These two protein chains interact to form a complex.

Contacts between the two chains:
Residue I76 in the first protein contacts residue I109 in the second protein (closest heavy-atom distance 3.8 Å).
Residue Y256 in the first protein interacts with residue K72 in the second protein (closest heavy-atom distance 3.3 Å).
Residue H161 in the first protein is in contact with residue Y95 in the second protein (closest heavy-atom distance 3.4 Å).
Residue H77 in the first protein is in contact with residue G90 in the second protein (closest heavy-atom distance 4.9 Å).
Residue P170 in the first protein contacts residue Y97 in the second protein (closest heavy-atom distance 3.6 Å).
Residue R74 in the first protein contacts residue M23 in the second protein (closest heavy-atom distance 3.3 Å).
Residue E166 in the first protein is in contact with residue P110 in the second protein (closest heavy-atom distance 4.2 Å).
Residue D73 in the first protein contacts residue P160 in the second protein (closest heavy-atom distance 4.6 Å).
Residue P68 in the first protein is in contact with residue I98 in the second protein (closest heavy-atom distance 4.9 Å).
Residue P170 in the first protein interacts with residue M108 in the second protein (closest heavy-atom distance 4.0 Å).
Residue L78 in the first protein interacts with residue I109 in the second protein (closest heavy-atom distance 4.0 Å).
Residue M57 in the first protein interacts with residue W38 in the second protein (closest heavy-atom distance 3.8 Å).
Residue R61 in the first protein is in contact with residue R33 in the second protein (closest heavy-atom distance 4.5 Å).
Residue A63 in the first protein contacts residue R33 in the second protein (closest heavy-atom distance 4.5 Å).
Residue Y256 in the first protein is in contact with residue G71 in the second protein (closest heavy-atom distance 4.4 Å).
Residue P170 in the first protein interacts with residue R105 in the second protein (closest heavy-atom distance 3.4 Å).
Residue F169 in the first protein is in contact with residue M108 in the second protein (closest heavy-atom distance 3.4 Å).
Residue E166 in the first protein contacts residue I109 in the second protein (closest heavy-atom distance 4.9 Å).
Residue D73 in the first protein is in contact with residue R161 in the second protein (closest heavy-atom distance 4.7 Å).
Residue L78 in the first protein interacts with residue P110 in the second protein (closest heavy-atom distance 4.8 Å).
Residue R74 in the first protein interacts with residue S111 in the second protein (closest heavy-atom distance 4.9 Å).
Residue H77 in the first protein contacts residue E112 in the second protein (closest heavy-atom distance 3.1 Å).
Residue H77 in the first protein contacts residue V77 in the second protein (closest heavy-atom distance 3.7 Å).
Residue R260 in the first protein contacts residue Y95 in the second protein (closest heavy-atom distance 4.7 Å).
Residue R74 in the first protein contacts residue V87 in the second protein (closest heavy-atom distance 4.1 Å).
Residue R74 in the first protein contacts residue Q78 in the second protein (closest heavy-atom distance 3.7 Å).
Residue E166 in the first protein is in contact with residue M108 in the second protein (closest heavy-atom distance 3.7 Å).
Residue I76 in the first protein is in contact with residue I98 in the second protein (closest heavy-atom distance 3.6 Å).
Residue D171 in the first protein is in contact with residue R105 in the second protein (closest heavy-atom distance 2.5 Å).
Residue D175 in the first protein contacts residue R105 in the second protein (closest heavy-atom distance 4.8 Å).
Residue D73 in the first protein is in contact with residue F159 in the second protein (closest heavy-atom distance 4.1 Å).
Residue R74 in the first protein is in contact with residue E112 in the second protein (closest heavy-atom distance 2.5 Å).
Residue V66 in the first protein interacts with residue I98 in the second protein (closest heavy-atom distance 3.7 Å).
Residue D73 in the first protein is in contact with residue A162 in the second protein (closest heavy-atom distance 3.5 Å).
Residue F169 in the first protein contacts residue Y97 in the second protein (closest heavy-atom distance 4.4 Å).
Residue S75 in the first protein interacts with residue E112 in the second protein (closest heavy-atom distance 4.8 Å).
Residue I76 in the first protein contacts residue R96 in the second protein (closest heavy-atom distance 4.4 Å).
Residue L65 in the first protein interacts with residue K100 in the second protein (closest heavy-atom distance 4.1 Å).
Residue E166 in the first protein is in contact with residue Y95 in the second protein (closest heavy-atom distance 3.2 Å).
Residue H77 in the first protein is in contact with residue G89 in the second protein (closest heavy-atom distance 4.0 Å).
Residue W174 in the first protein is in contact with residue R105 in the second protein (closest heavy-atom distance 3.0 Å).
Residue W174 in the first protein is in contact with residue K100 in the second protein (closest heavy-atom distance 4.7 Å).
Residue A63 in the first protein interacts with residue V29 in the second protein (closest heavy-atom distance 5.0 Å).
Residue Y256 in the first protein is in contact with residue Q73 in the second protein (closest heavy-atom distance 2.7 Å).
Residue Y256 in the first protein contacts residue L91 in the second protein (closest heavy-atom distance 4.5 Å).
Residue T173 in the first protein contacts residue Y97 in the second protein (closest heavy-atom distance 4.7 Å).
Residue H77 in the first protein contacts residue P110 in the second protein (closest heavy-atom distance 3.6 Å).
Residue L65 in the first protein contacts residue G99 in the second protein (closest heavy-atom distance 3.7 Å).
Residue R74 in the first protein is in contact with residue V77 in the second protein (closest heavy-atom distance 4.1 Å).
Residue P69 in the first protein contacts residue P25 in the second protein (closest heavy-atom distance 4.1 Å).
Residue H59 in the first protein is in contact with residue W38 in the second protein (closest heavy-atom distance 3.9 Å).
Residue L65 in the first protein is in contact with residue I98 in the second protein (closest heavy-atom distance 3.1 Å).
Residue V66 in the first protein contacts residue G99 in the second protein (closest heavy-atom distance 4.2 Å).
Residue P68 in the first protein contacts residue R96 in the second protein (closest heavy-atom distance 4.8 Å).
Residue A79 in the first protein is in contact with residue P110 in the second protein (closest heavy-atom distance 4.5 Å).
Residue H161 in the first protein is in contact with residue M108 in the second protein (closest heavy-atom distance 4.0 Å).
Residue W174 in the first protein is in contact with residue Y97 in the second protein (closest heavy-atom distance 3.7 Å).
Residue P69 in the first protein is in contact with residue S28 in the second protein (closest heavy-atom distance 4.1 Å).

Sequence of the first protein:
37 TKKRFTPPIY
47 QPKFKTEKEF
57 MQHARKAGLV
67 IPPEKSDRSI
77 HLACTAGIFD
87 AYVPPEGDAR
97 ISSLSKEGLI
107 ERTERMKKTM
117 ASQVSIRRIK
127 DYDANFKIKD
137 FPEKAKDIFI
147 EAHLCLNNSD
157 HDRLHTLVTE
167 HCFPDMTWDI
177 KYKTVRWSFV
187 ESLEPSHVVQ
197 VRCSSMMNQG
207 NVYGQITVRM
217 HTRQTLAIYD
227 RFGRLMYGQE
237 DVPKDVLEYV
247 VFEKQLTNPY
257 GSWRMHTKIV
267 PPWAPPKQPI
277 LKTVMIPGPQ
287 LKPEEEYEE

Sequence of the second protein:
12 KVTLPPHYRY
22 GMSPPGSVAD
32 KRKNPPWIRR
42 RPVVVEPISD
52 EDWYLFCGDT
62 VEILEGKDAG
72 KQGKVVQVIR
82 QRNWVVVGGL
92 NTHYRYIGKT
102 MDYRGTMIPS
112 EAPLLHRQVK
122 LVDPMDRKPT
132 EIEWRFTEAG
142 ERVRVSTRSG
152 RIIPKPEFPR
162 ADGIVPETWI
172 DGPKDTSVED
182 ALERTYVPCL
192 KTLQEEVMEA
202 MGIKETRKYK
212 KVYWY